Contacts between the two chains:
Residue R452 in the first protein contacts residue F441 in the second protein (closest heavy-atom distance 4.3 Å).
Residue E109 in the first protein is in contact with residue Q106 in the second protein (closest heavy-atom distance 2.6 Å).
Residue I95 in the first protein is in contact with residue I95 in the second protein (closest heavy-atom distance 4.1 Å).
Residue P90 in the first protein is in contact with residue G79 in the second protein (closest heavy-atom distance 4.3 Å).
Residue R112 in the first protein contacts residue K114 in the second protein (closest heavy-atom distance 3.0 Å).
Residue I459 in the first protein contacts residue R492 in the second protein (closest heavy-atom distance 3.9 Å).
Residue G94 in the first protein is in contact with residue G81 in the second protein (closest heavy-atom distance 4.5 Å).
Residue W371 in the first protein contacts residue D400 in the second protein (closest heavy-atom distance 3.8 Å).
Residue L99 in the first protein is in contact with residue L99 in the second protein (closest heavy-atom distance 3.6 Å).
Residue Q106 in the first protein interacts with residue E109 in the second protein (closest heavy-atom distance 4.2 Å).
Residue K98 in the first protein interacts with residue E82 in the second protein (closest heavy-atom distance 3.1 Å).
Residue L102 in the first protein interacts with residue E103 in the second protein (closest heavy-atom distance 4.5 Å).
Residue I95 in the first protein contacts residue E92 in the second protein (closest heavy-atom distance 3.9 Å).
Residue G462 in the first protein is in contact with residue L75 in the second protein (closest heavy-atom distance 3.9 Å).
Residue Y460 in the first protein is in contact with residue Q71 in the second protein (closest heavy-atom distance 3.9 Å).
Residue I95 in the first protein interacts with residue Q96 in the second protein (closest heavy-atom distance 4.6 Å).
Residue R112 in the first protein is in contact with residue D117 in the second protein (closest heavy-atom distance 3.0 Å).
Residue M445 in the first protein contacts residue G442 in the second protein (closest heavy-atom distance 3.3 Å).
Residue N116 in the first protein interacts with residue K120 in the second protein (closest heavy-atom distance 4.5 Å).
Residue H457 in the first protein interacts with residue E63 in the second protein (closest heavy-atom distance 4.6 Å).
Residue R112 in the first protein is in contact with residue L113 in the second protein (closest heavy-atom distance 3.0 Å).
Residue I95 in the first protein is in contact with residue G81 in the second protein (closest heavy-atom distance 4.4 Å).
Residue S368 in the first protein is in contact with residue P494 in the second protein (closest heavy-atom distance 4.2 Å).
Residue R112 in the first protein contacts residue L110 in the second protein (closest heavy-atom distance 4.0 Å).
Residue E109 in the first protein is in contact with residue E109 in the second protein (closest heavy-atom distance 3.6 Å).
Residue P90 in the first protein is in contact with residue L75 in the second protein (closest heavy-atom distance 4.4 Å).
Residue L113 in the first protein interacts with residue L113 in the second protein (closest heavy-atom distance 3.6 Å).
Residue M445 in the first protein contacts residue F441 in the second protein (closest heavy-atom distance 4.6 Å).
Residue G91 in the first protein interacts with residue S80 in the second protein (closest heavy-atom distance 4.4 Å).
Residue S373 in the first protein is in contact with residue P494 in the second protein (closest heavy-atom distance 3.5 Å).
Residue P370 in the first protein interacts with residue G493 in the second protein (closest heavy-atom distance 3.9 Å).
Residue D374 in the first protein is in contact with residue H496 in the second protein (closest heavy-atom distance 4.6 Å).
Residue E105 in the first protein interacts with residue Q106 in the second protein (closest heavy-atom distance 3.7 Å).
Residue I95 in the first protein is in contact with residue L99 in the second protein (closest heavy-atom distance 4.0 Å).
Residue L102 in the first protein contacts residue Q106 in the second protein (closest heavy-atom distance 4.1 Å).
Residue L461 in the first protein interacts with residue P494 in the second protein (closest heavy-atom distance 4.3 Å).
Residue D374 in the first protein contacts residue I495 in the second protein (closest heavy-atom distance 2.8 Å).
Residue P370 in the first protein contacts residue R492 in the second protein (closest heavy-atom distance 4.1 Å).
Residue R449 in the first protein contacts residue T443 in the second protein (closest heavy-atom distance 4.4 Å).
Residue S373 in the first protein contacts residue G493 in the second protein (closest heavy-atom distance 3.3 Å).
Residue M445 in the first protein is in contact with residue T443 in the second protein (closest heavy-atom distance 3.8 Å).
Residue R448 in the first protein contacts residue A440 in the second protein (closest heavy-atom distance 4.2 Å).
Residue L102 in the first protein is in contact with residue L102 in the second protein (closest heavy-atom distance 4.3 Å).
Residue W371 in the first protein contacts residue R492 in the second protein (closest heavy-atom distance 3.5 Å).
Residue S368 in the first protein is in contact with residue G493 in the second protein (closest heavy-atom distance 4.3 Å).
Residue N116 in the first protein is in contact with residue D117 in the second protein (closest heavy-atom distance 2.9 Å).
Residue L88 in the first protein is in contact with residue P494 in the second protein (closest heavy-atom distance 4.0 Å).
Residue G94 in the first protein interacts with residue S80 in the second protein (closest heavy-atom distance 4.5 Å).
Residue R448 in the first protein contacts residue F441 in the second protein (closest heavy-atom distance 3.5 Å).
Residue G91 in the first protein interacts with residue R500 in the second protein (closest heavy-atom distance 4.2 Å).
Residue I459 in the first protein is in contact with residue Q71 in the second protein (closest heavy-atom distance 3.8 Å).
Residue K98 in the first protein contacts residue E103 in the second protein (closest heavy-atom distance 4.1 Å).
Residue L461 in the first protein contacts residue L75 in the second protein (closest heavy-atom distance 3.8 Å).
Residue L102 in the first protein is in contact with residue L99 in the second protein (closest heavy-atom distance 4.5 Å).
Residue E109 in the first protein contacts residue L110 in the second protein (closest heavy-atom distance 3.2 Å).
Residue Y460 in the first protein interacts with residue L75 in the second protein (closest heavy-atom distance 3.4 Å).
Residue Q106 in the first protein interacts with residue Q106 in the second protein (closest heavy-atom distance 4.5 Å).
Residue D374 in the first protein contacts residue P494 in the second protein (closest heavy-atom distance 3.4 Å).
Residue H457 in the first protein contacts residue E67 in the second protein (closest heavy-atom distance 2.9 Å).
Residue E92 in the first protein interacts with residue E92 in the second protein (closest heavy-atom distance 3.7 Å).

These two protein chains interact to form a complex.

Sequence of the first protein:
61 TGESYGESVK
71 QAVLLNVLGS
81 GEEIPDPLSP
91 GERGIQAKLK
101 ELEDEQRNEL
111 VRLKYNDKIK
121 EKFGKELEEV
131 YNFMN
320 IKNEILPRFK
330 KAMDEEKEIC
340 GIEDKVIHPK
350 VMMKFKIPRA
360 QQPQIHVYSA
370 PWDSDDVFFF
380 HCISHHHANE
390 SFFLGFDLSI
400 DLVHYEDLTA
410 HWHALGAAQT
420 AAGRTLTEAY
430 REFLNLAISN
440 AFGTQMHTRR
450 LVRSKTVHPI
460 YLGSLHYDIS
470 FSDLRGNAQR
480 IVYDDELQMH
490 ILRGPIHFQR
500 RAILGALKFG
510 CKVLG

Sequence of the second protein:
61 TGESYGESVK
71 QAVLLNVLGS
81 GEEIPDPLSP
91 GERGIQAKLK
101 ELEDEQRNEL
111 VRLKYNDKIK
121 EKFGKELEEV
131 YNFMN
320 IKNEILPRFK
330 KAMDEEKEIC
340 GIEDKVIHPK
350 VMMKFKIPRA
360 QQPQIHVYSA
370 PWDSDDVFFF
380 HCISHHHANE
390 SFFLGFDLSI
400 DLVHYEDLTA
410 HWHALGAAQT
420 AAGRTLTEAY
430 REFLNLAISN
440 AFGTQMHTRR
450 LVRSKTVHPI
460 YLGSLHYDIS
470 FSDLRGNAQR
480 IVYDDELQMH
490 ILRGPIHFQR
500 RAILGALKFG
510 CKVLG